The following describes two proteins that form a bound complex.

Contacts between the two chains:
Residue D77 in the second protein contacts residue Y8 in the first protein (closest heavy-atom distance 3.4 Å).
Residue F33 in the second protein is in contact with residue R1 in the first protein (closest heavy-atom distance 4.8 Å).
Residue T73 in the second protein interacts with residue Y8 in the first protein (closest heavy-atom distance 3.8 Å).
Residue R97 in the second protein is in contact with residue T7 in the first protein (closest heavy-atom distance 3.0 Å).
Residue Y159 in the second protein contacts residue R1 in the first protein (closest heavy-atom distance 2.7 Å).
Residue F9 in the second protein contacts residue L2 in the first protein (closest heavy-atom distance 3.5 Å).
Residue M5 in the second protein contacts residue R1 in the first protein (closest heavy-atom distance 4.1 Å).
Residue W147 in the second protein contacts residue Y8 in the first protein (closest heavy-atom distance 2.7 Å).
Residue K146 in the second protein is in contact with residue V9 in the first protein (closest heavy-atom distance 4.2 Å).
Residue T73 in the second protein interacts with residue Q6 in the first protein (closest heavy-atom distance 4.1 Å).
Residue W147 in the second protein is in contact with residue V9 in the first protein (closest heavy-atom distance 4.3 Å).
Residue V76 in the second protein contacts residue Y8 in the first protein (closest heavy-atom distance 4.1 Å).
Residue Y116 in the second protein is in contact with residue V9 in the first protein (closest heavy-atom distance 3.5 Å).
Residue K66 in the second protein interacts with residue Q3 in the first protein (closest heavy-atom distance 4.2 Å).
Residue Y159 in the second protein interacts with residue Q3 in the first protein (closest heavy-atom distance 3.4 Å).
Residue W147 in the second protein is in contact with residue T7 in the first protein (closest heavy-atom distance 4.2 Å).
Residue T163 in the second protein interacts with residue R1 in the first protein (closest heavy-atom distance 3.5 Å).
Residue K66 in the second protein interacts with residue L2 in the first protein (closest heavy-atom distance 2.8 Å).
Residue Y123 in the second protein contacts residue V9 in the first protein (closest heavy-atom distance 4.3 Å).
Residue H70 in the second protein contacts residue L2 in the first protein (closest heavy-atom distance 4.9 Å).
Residue Y7 in the second protein interacts with residue R1 in the first protein (closest heavy-atom distance 2.8 Å).
Residue Y99 in the second protein interacts with residue R1 in the first protein (closest heavy-atom distance 4.8 Å).
Residue V152 in the second protein is in contact with residue T7 in the first protein (closest heavy-atom distance 3.8 Å).
Residue Q155 in the second protein is in contact with residue Q3 in the first protein (closest heavy-atom distance 4.3 Å).
Residue E63 in the second protein is in contact with residue R1 in the first protein (closest heavy-atom distance 3.3 Å).
Residue E63 in the second protein contacts residue L2 in the first protein (closest heavy-atom distance 2.8 Å).
Residue Y7 in the second protein contacts residue L2 in the first protein (closest heavy-atom distance 3.4 Å).
Residue K66 in the second protein is in contact with residue R1 in the first protein (closest heavy-atom distance 3.8 Å).
Residue T143 in the second protein contacts residue Y8 in the first protein (closest heavy-atom distance 5.0 Å).
Residue T80 in the second protein contacts residue V9 in the first protein (closest heavy-atom distance 3.7 Å).
Residue L81 in the second protein contacts residue V9 in the first protein (closest heavy-atom distance 3.6 Å).
Residue L156 in the second protein is in contact with residue Q3 in the first protein (closest heavy-atom distance 3.1 Å).
Residue Y159 in the second protein interacts with residue L2 in the first protein (closest heavy-atom distance 4.0 Å).
Residue Y59 in the second protein contacts residue R1 in the first protein (closest heavy-atom distance 4.2 Å).
Residue H70 in the second protein is in contact with residue Q6 in the first protein (closest heavy-atom distance 3.9 Å).
Residue Y84 in the second protein interacts with residue V9 in the first protein (closest heavy-atom distance 3.0 Å).
Residue H70 in the second protein interacts with residue Q3 in the first protein (closest heavy-atom distance 2.8 Å).
Residue Y99 in the second protein contacts residue Q3 in the first protein (closest heavy-atom distance 3.0 Å).
Residue A69 in the second protein is in contact with residue Q6 in the first protein (closest heavy-atom distance 4.0 Å).
Residue D77 in the second protein interacts with residue V9 in the first protein (closest heavy-atom distance 3.0 Å).
Residue H70 in the second protein contacts residue S4 in the first protein (closest heavy-atom distance 3.0 Å).
Residue D77 in the second protein is in contact with residue T7 in the first protein (closest heavy-atom distance 4.5 Å).
Residue Q155 in the second protein interacts with residue L5 in the first protein (closest heavy-atom distance 3.7 Å).
Residue L156 in the second protein interacts with residue L5 in the first protein (closest heavy-atom distance 4.2 Å).
Residue H114 in the second protein interacts with residue Q3 in the first protein (closest heavy-atom distance 4.3 Å).
Residue T142 in the second protein contacts residue V9 in the first protein (closest heavy-atom distance 5.0 Å).
Residue V152 in the second protein is in contact with residue L5 in the first protein (closest heavy-atom distance 4.7 Å).
Residue M45 in the second protein is in contact with residue L2 in the first protein (closest heavy-atom distance 3.5 Å).
Residue Y99 in the second protein interacts with residue L2 in the first protein (closest heavy-atom distance 3.6 Å).
Residue K66 in the second protein interacts with residue S4 in the first protein (closest heavy-atom distance 3.5 Å).
Residue T73 in the second protein contacts residue T7 in the first protein (closest heavy-atom distance 3.5 Å).
Residue H70 in the second protein contacts residue L5 in the first protein (closest heavy-atom distance 3.3 Å).
Residue Y171 in the second protein interacts with residue R1 in the first protein (closest heavy-atom distance 2.6 Å).
Residue V67 in the second protein is in contact with residue L2 in the first protein (closest heavy-atom distance 3.7 Å).
Residue T143 in the second protein interacts with residue V9 in the first protein (closest heavy-atom distance 2.5 Å).
Residue W167 in the second protein is in contact with residue R1 in the first protein (closest heavy-atom distance 3.3 Å).

Sequence of the second protein:
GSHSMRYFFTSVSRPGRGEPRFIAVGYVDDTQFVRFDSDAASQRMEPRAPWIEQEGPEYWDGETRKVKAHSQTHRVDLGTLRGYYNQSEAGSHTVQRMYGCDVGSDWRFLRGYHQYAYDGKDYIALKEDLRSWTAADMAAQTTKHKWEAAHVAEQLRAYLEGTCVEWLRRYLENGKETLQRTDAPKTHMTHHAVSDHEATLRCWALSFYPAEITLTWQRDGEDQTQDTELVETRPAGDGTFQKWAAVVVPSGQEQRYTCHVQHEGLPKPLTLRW

Sequence of the first protein:
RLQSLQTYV